Residue-level contacts at the interface:
Residue Q88 in protein 1 is in contact with residue R6 in protein 2 (closest heavy-atom distance 4.0 Å).
Residue R65 in protein 1 interacts with residue R25 in protein 2 (closest heavy-atom distance 3.3 Å).
Residue A67 in protein 1 interacts with residue Q11 in protein 2 (closest heavy-atom distance 3.4 Å).
Residue E59 in protein 1 is in contact with residue D18 in protein 2 (closest heavy-atom distance 3.4 Å).
Residue N99 in protein 1 is in contact with residue L19 in protein 2 (closest heavy-atom distance 3.2 Å).
Residue L62 in protein 1 is in contact with residue R25 in protein 2 (closest heavy-atom distance 3.4 Å).
Residue D70 in protein 1 is in contact with residue Q11 in protein 2 (closest heavy-atom distance 3.3 Å).
Residue Q88 in protein 1 contacts residue G9 in protein 2 (closest heavy-atom distance 3.9 Å).
Residue A162 in protein 1 is in contact with residue Y23 in protein 2 (closest heavy-atom distance 3.6 Å).
Residue S85 in protein 1 interacts with residue E2 in protein 2 (closest heavy-atom distance 2.8 Å).
Residue E92 in protein 1 interacts with residue A10 in protein 2 (closest heavy-atom distance 3.1 Å).
Residue R102 in protein 1 is in contact with residue R13 in protein 2 (closest heavy-atom distance 3.4 Å).
Residue Q84 in protein 1 is in contact with residue E2 in protein 2 (closest heavy-atom distance 3.6 Å).
Residue D96 in protein 1 interacts with residue D17 in protein 2 (closest heavy-atom distance 3.0 Å).
Residue F109 in protein 1 interacts with residue L12 in protein 2 (closest heavy-atom distance 3.2 Å).
Residue Q88 in protein 1 contacts residue A5 in protein 2 (closest heavy-atom distance 3.8 Å).
Residue G97 in protein 1 interacts with residue L19 in protein 2 (closest heavy-atom distance 3.4 Å).
Residue D70 in protein 1 interacts with residue W4 in protein 2 (closest heavy-atom distance 3.1 Å).
Residue E92 in protein 1 interacts with residue G9 in protein 2 (closest heavy-atom distance 3.2 Å).
Residue L93 in protein 1 contacts residue R13 in protein 2 (closest heavy-atom distance 3.8 Å).
Residue A105 in protein 1 interacts with residue L12 in protein 2 (closest heavy-atom distance 3.5 Å).
Residue W100 in protein 1 is in contact with residue L19 in protein 2 (closest heavy-atom distance 3.4 Å).
Residue G101 in protein 1 interacts with residue A16 in protein 2 (closest heavy-atom distance 3.2 Å).
Residue H76 in protein 1 interacts with residue W4 in protein 2 (closest heavy-atom distance 3.2 Å).
Residue F68 in protein 1 contacts residue Q11 in protein 2 (closest heavy-atom distance 3.6 Å).
Residue F60 in protein 1 is in contact with residue M15 in protein 2 (closest heavy-atom distance 2.8 Å).
Residue A105 in protein 1 interacts with residue A16 in protein 2 (closest heavy-atom distance 3.5 Å).
Residue G101 in protein 1 contacts residue L19 in protein 2 (closest heavy-atom distance 3.5 Å).
Residue A67 in protein 1 interacts with residue R14 in protein 2 (closest heavy-atom distance 3.4 Å).
Residue R66 in protein 1 contacts residue R25 in protein 2 (closest heavy-atom distance 3.1 Å).
Residue R66 in protein 1 contacts residue R14 in protein 2 (closest heavy-atom distance 3.3 Å).
Residue S73 in protein 1 contacts residue W4 in protein 2 (closest heavy-atom distance 3.0 Å).
Residue S85 in protein 1 is in contact with residue I8 in protein 2 (closest heavy-atom distance 3.3 Å).
Residue D70 in protein 1 contacts residue E7 in protein 2 (closest heavy-atom distance 3.2 Å).
Residue A105 in protein 1 interacts with residue M15 in protein 2 (closest heavy-atom distance 3.1 Å).
Residue L157 in protein 1 contacts residue Y23 in protein 2 (closest heavy-atom distance 3.9 Å).
Residue F109 in protein 1 interacts with residue M15 in protein 2 (closest heavy-atom distance 3.7 Å).
Residue H76 in protein 1 is in contact with residue E2 in protein 2 (closest heavy-atom distance 3.3 Å).
Residue T81 in protein 1 is in contact with residue E1 in protein 2 (closest heavy-atom distance 3.3 Å).
Residue F60 in protein 1 contacts residue D18 in protein 2 (closest heavy-atom distance 3.7 Å).
Residue L75 in protein 1 interacts with residue W4 in protein 2 (closest heavy-atom distance 3.9 Å).
Residue R95 in protein 1 is in contact with residue R13 in protein 2 (closest heavy-atom distance 3.5 Å).
Residue E61 in protein 1 is in contact with residue M15 in protein 2 (closest heavy-atom distance 4.0 Å).
Residue Q74 in protein 1 contacts residue W4 in protein 2 (closest heavy-atom distance 3.1 Å).
Residue L71 in protein 1 contacts residue Q11 in protein 2 (closest heavy-atom distance 3.3 Å).
Residue E92 in protein 1 contacts residue R13 in protein 2 (closest heavy-atom distance 3.0 Å).
Residue R102 in protein 1 interacts with residue A16 in protein 2 (closest heavy-atom distance 3.4 Å).
Residue V89 in protein 1 contacts residue G9 in protein 2 (closest heavy-atom distance 3.8 Å).
Residue T81 in protein 1 contacts residue E2 in protein 2 (closest heavy-atom distance 3.4 Å).
Residue F109 in protein 1 interacts with residue Q11 in protein 2 (closest heavy-atom distance 3.2 Å).
Residue R167 in protein 1 interacts with residue Q22 in protein 2 (closest heavy-atom distance 3.6 Å).
Residue W100 in protein 1 contacts residue Y23 in protein 2 (closest heavy-atom distance 3.7 Å).
Residue S85 in protein 1 interacts with residue A5 in protein 2 (closest heavy-atom distance 3.2 Å).
Residue Q84 in protein 1 interacts with residue E1 in protein 2 (closest heavy-atom distance 3.2 Å).
Residue L113 in protein 1 contacts residue I8 in protein 2 (closest heavy-atom distance 3.8 Å).
Residue D96 in protein 1 interacts with residue N20 in protein 2 (closest heavy-atom distance 3.3 Å).
Residue V89 in protein 1 contacts residue I8 in protein 2 (closest heavy-atom distance 3.4 Å).
Residue L93 in protein 1 contacts residue L12 in protein 2 (closest heavy-atom distance 3.6 Å).
Residue R102 in protein 1 interacts with residue L19 in protein 2 (closest heavy-atom distance 3.1 Å).
Residue S108 in protein 1 contacts residue M15 in protein 2 (closest heavy-atom distance 3.6 Å).

Sequence of protein 2:
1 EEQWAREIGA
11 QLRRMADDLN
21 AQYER

These two protein chains interact to form a complex.

Sequence of protein 1:
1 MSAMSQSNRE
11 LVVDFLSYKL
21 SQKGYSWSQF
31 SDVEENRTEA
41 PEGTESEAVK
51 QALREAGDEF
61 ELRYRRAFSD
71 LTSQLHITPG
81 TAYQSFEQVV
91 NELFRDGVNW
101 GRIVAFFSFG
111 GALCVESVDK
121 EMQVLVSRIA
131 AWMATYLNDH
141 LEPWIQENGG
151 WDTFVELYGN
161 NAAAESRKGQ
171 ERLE